Sequence of protein 1:
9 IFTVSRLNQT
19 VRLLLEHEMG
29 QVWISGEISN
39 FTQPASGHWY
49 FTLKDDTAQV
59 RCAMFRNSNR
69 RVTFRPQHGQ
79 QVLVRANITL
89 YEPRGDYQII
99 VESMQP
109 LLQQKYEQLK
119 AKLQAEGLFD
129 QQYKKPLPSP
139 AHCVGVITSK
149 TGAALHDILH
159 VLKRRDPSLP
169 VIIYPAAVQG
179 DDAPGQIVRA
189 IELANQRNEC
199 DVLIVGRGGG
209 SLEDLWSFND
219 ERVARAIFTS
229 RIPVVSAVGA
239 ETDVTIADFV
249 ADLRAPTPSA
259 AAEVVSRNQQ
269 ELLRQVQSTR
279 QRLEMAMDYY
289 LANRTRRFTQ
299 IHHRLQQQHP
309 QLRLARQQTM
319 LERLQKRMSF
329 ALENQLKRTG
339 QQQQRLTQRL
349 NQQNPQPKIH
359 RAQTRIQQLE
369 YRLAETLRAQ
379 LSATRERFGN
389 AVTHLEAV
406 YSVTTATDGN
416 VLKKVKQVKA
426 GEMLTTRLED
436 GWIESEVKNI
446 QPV

Residue-level contacts at the interface:
Residue Q309 in protein 1 is in contact with residue E57 in protein 2 (closest heavy-atom distance 4.7 Å).
Residue Q323 in protein 1 contacts residue A46 in protein 2 (closest heavy-atom distance 4.5 Å).
Residue R325 in protein 1 interacts with residue V22 in protein 2 (closest heavy-atom distance 3.8 Å).
Residue L319 in protein 1 contacts residue L15 in protein 2 (closest heavy-atom distance 3.5 Å).
Residue L312 in protein 1 interacts with residue E57 in protein 2 (closest heavy-atom distance 4.5 Å).
Residue Q309 in protein 1 interacts with residue Q61 in protein 2 (closest heavy-atom distance 4.2 Å).
Residue L322 in protein 1 is in contact with residue L18 in protein 2 (closest heavy-atom distance 4.2 Å).
Residue R325 in protein 1 interacts with residue E26 in protein 2 (closest heavy-atom distance 3.0 Å).
Residue R336 in protein 1 interacts with residue G28 in protein 2 (closest heavy-atom distance 4.5 Å).
Residue M326 in protein 1 interacts with residue L18 in protein 2 (closest heavy-atom distance 4.4 Å).
Residue M326 in protein 1 is in contact with residue V22 in protein 2 (closest heavy-atom distance 3.7 Å).
Residue L330 in protein 1 interacts with residue A35 in protein 2 (closest heavy-atom distance 3.9 Å).
Residue Q304 in protein 1 contacts residue L64 in protein 2 (closest heavy-atom distance 4.3 Å).
Residue Q316 in protein 1 interacts with residue Q54 in protein 2 (closest heavy-atom distance 3.1 Å).
Residue E320 in protein 1 is in contact with residue Q50 in protein 2 (closest heavy-atom distance 3.7 Å).
Residue Q323 in protein 1 contacts residue V43 in protein 2 (closest heavy-atom distance 4.9 Å).
Residue M326 in protein 1 is in contact with residue L25 in protein 2 (closest heavy-atom distance 4.5 Å).
Residue L322 in protein 1 is in contact with residue V22 in protein 2 (closest heavy-atom distance 4.3 Å).
Residue L322 in protein 1 interacts with residue E19 in protein 2 (closest heavy-atom distance 3.8 Å).
Residue M326 in protein 1 interacts with residue V43 in protein 2 (closest heavy-atom distance 4.0 Å).
Residue Q315 in protein 1 interacts with residue L15 in protein 2 (closest heavy-atom distance 3.6 Å).
Residue M326 in protein 1 is in contact with residue F39 in protein 2 (closest heavy-atom distance 3.5 Å).
Residue L319 in protein 1 is in contact with residue Q50 in protein 2 (closest heavy-atom distance 3.9 Å).
Residue L330 in protein 1 is in contact with residue L36 in protein 2 (closest heavy-atom distance 4.5 Å).
Residue Q333 in protein 1 interacts with residue L30 in protein 2 (closest heavy-atom distance 3.6 Å).
Residue M326 in protein 1 is in contact with residue G42 in protein 2 (closest heavy-atom distance 4.0 Å).
Residue A329 in protein 1 contacts residue E26 in protein 2 (closest heavy-atom distance 4.0 Å).
Residue Q333 in protein 1 is in contact with residue G28 in protein 2 (closest heavy-atom distance 3.4 Å).
Residue L319 in protein 1 interacts with residue L53 in protein 2 (closest heavy-atom distance 4.5 Å).
Residue Q316 in protein 1 contacts residue E57 in protein 2 (closest heavy-atom distance 4.1 Å).
Residue A329 in protein 1 is in contact with residue L25 in protein 2 (closest heavy-atom distance 4.4 Å).
Residue P308 in protein 1 contacts residue V60 in protein 2 (closest heavy-atom distance 4.4 Å).
Residue L312 in protein 1 is in contact with residue L53 in protein 2 (closest heavy-atom distance 3.8 Å).
Residue L330 in protein 1 contacts residue F39 in protein 2 (closest heavy-atom distance 3.6 Å).
Residue L334 in protein 1 is in contact with residue L36 in protein 2 (closest heavy-atom distance 4.8 Å).
Residue L319 in protein 1 contacts residue A46 in protein 2 (closest heavy-atom distance 4.6 Å).
Residue R325 in protein 1 interacts with residue E19 in protein 2 (closest heavy-atom distance 3.7 Å).
Residue Q309 in protein 1 contacts residue V60 in protein 2 (closest heavy-atom distance 4.6 Å).
Residue Q333 in protein 1 interacts with residue A35 in protein 2 (closest heavy-atom distance 4.9 Å).
Residue M326 in protein 1 is in contact with residue A46 in protein 2 (closest heavy-atom distance 4.5 Å).
Residue Q333 in protein 1 contacts residue P31 in protein 2 (closest heavy-atom distance 4.7 Å).
Residue T337 in protein 1 is in contact with residue L32 in protein 2 (closest heavy-atom distance 4.5 Å).
Residue Q315 in protein 1 contacts residue F11 in protein 2 (closest heavy-atom distance 4.7 Å).
Residue L334 in protein 1 interacts with residue L32 in protein 2 (closest heavy-atom distance 3.8 Å).
Residue Q315 in protein 1 interacts with residue L53 in protein 2 (closest heavy-atom distance 3.8 Å).
Residue L322 in protein 1 is in contact with residue L15 in protein 2 (closest heavy-atom distance 3.8 Å).
Residue Q309 in protein 1 is in contact with residue L64 in protein 2 (closest heavy-atom distance 4.3 Å).
Residue L319 in protein 1 is in contact with residue G49 in protein 2 (closest heavy-atom distance 4.0 Å).
Residue S327 in protein 1 is in contact with residue F39 in protein 2 (closest heavy-atom distance 3.6 Å).
Residue H307 in protein 1 is in contact with residue L64 in protein 2 (closest heavy-atom distance 4.0 Å).
Residue M318 in protein 1 is in contact with residue L15 in protein 2 (closest heavy-atom distance 3.9 Å).
Residue Q316 in protein 1 is in contact with residue Q50 in protein 2 (closest heavy-atom distance 4.0 Å).
Residue Q316 in protein 1 interacts with residue L53 in protein 2 (closest heavy-atom distance 3.7 Å).

Sequence of protein 2:
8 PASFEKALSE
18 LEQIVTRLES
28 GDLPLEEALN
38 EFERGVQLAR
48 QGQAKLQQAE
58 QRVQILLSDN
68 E

This data describes a binding interaction between two proteins.